Contacts between the two chains:
Residue L43 in the second protein is in contact with residue L162 in the first protein (closest heavy-atom distance 3.8 Å).
Residue Q47 in the second protein interacts with residue D165 in the first protein (closest heavy-atom distance 2.5 Å).
Residue F224 in the second protein contacts residue L155 in the first protein (closest heavy-atom distance 3.5 Å).
Residue T106 in the second protein interacts with residue D165 in the first protein (closest heavy-atom distance 3.3 Å).
Residue F32 in the second protein is in contact with residue L155 in the first protein (closest heavy-atom distance 3.4 Å).
Residue F138 in the second protein is in contact with residue E152 in the first protein (closest heavy-atom distance 3.6 Å).
Residue P140 in the second protein is in contact with residue E152 in the first protein (closest heavy-atom distance 3.4 Å).
Residue A215 in the second protein is in contact with residue P51 in the first protein (closest heavy-atom distance 3.8 Å).
Residue P140 in the second protein interacts with residue V45 in the first protein (closest heavy-atom distance 4.0 Å).
Residue L141 in the second protein is in contact with residue K48 in the first protein (closest heavy-atom distance 3.1 Å).
Residue K131 in the second protein is in contact with residue L162 in the first protein (closest heavy-atom distance 2.8 Å).
Residue F153 in the second protein contacts residue F144 in the first protein (closest heavy-atom distance 3.8 Å).
Residue Y127 in the second protein interacts with residue L162 in the first protein (closest heavy-atom distance 3.0 Å).
Residue F84 in the second protein is in contact with residue V96 in the first protein (closest heavy-atom distance 3.9 Å).
Residue F145 in the second protein contacts residue F144 in the first protein (closest heavy-atom distance 4.0 Å).
Residue K144 in the second protein contacts residue N140 in the first protein (closest heavy-atom distance 3.4 Å).
Residue K131 in the second protein interacts with residue N166 in the first protein (closest heavy-atom distance 4.0 Å).
Residue V48 in the second protein contacts residue Y8 in the first protein (closest heavy-atom distance 3.6 Å).
Residue K144 in the second protein interacts with residue D145 in the first protein (closest heavy-atom distance 3.6 Å).
Residue V40 in the second protein is in contact with residue L158 in the first protein (closest heavy-atom distance 4.0 Å).
Residue F138 in the second protein contacts residue K156 in the first protein (closest heavy-atom distance 3.7 Å).
Residue L43 in the second protein is in contact with residue L158 in the first protein (closest heavy-atom distance 4.0 Å).
Residue N142 in the second protein is in contact with residue K48 in the first protein (closest heavy-atom distance 3.8 Å).
Residue Q44 in the second protein contacts residue Y8 in the first protein (closest heavy-atom distance 4.0 Å).
Residue K144 in the second protein is in contact with residue Y139 in the first protein (closest heavy-atom distance 3.0 Å).
Residue K212 in the second protein interacts with residue K48 in the first protein (closest heavy-atom distance 3.6 Å).
Residue S107 in the second protein interacts with residue N166 in the first protein (closest heavy-atom distance 3.8 Å).
Residue G31 in the second protein interacts with residue K151 in the first protein (closest heavy-atom distance 3.5 Å).
Residue A30 in the second protein contacts residue H154 in the first protein (closest heavy-atom distance 3.3 Å).
Residue Y127 in the second protein contacts residue D165 in the first protein (closest heavy-atom distance 2.9 Å).
Residue A30 in the second protein interacts with residue K150 in the first protein (closest heavy-atom distance 3.0 Å).
Residue R143 in the second protein interacts with residue K48 in the first protein (closest heavy-atom distance 3.6 Å).
Residue E217 in the second protein contacts residue R54 in the first protein (closest heavy-atom distance 2.7 Å).
Residue F138 in the second protein is in contact with residue R159 in the first protein (closest heavy-atom distance 3.4 Å).
Residue A29 in the second protein contacts residue N21 in the first protein (closest heavy-atom distance 3.0 Å).
Residue F32 in the second protein interacts with residue H154 in the first protein (closest heavy-atom distance 3.3 Å).
Residue F145 in the second protein interacts with residue Q148 in the first protein (closest heavy-atom distance 3.8 Å).
Residue N142 in the second protein is in contact with residue E47 in the first protein (closest heavy-atom distance 3.3 Å).
Residue Q47 in the second protein is in contact with residue Y8 in the first protein (closest heavy-atom distance 3.1 Å).
Residue L141 in the second protein is in contact with residue E152 in the first protein (closest heavy-atom distance 2.4 Å).
Residue L134 in the second protein interacts with residue L158 in the first protein (closest heavy-atom distance 3.7 Å).
Residue P223 in the second protein interacts with residue Q148 in the first protein (closest heavy-atom distance 3.7 Å).
Residue P140 in the second protein is in contact with residue E47 in the first protein (closest heavy-atom distance 3.1 Å).
Residue V48 in the second protein contacts residue F7 in the first protein (closest heavy-atom distance 3.5 Å).
Residue Q47 in the second protein contacts residue E161 in the first protein (closest heavy-atom distance 3.6 Å).
Residue F145 in the second protein is in contact with residue D145 in the first protein (closest heavy-atom distance 3.0 Å).
Residue A211 in the second protein interacts with residue D50 in the first protein (closest heavy-atom distance 3.3 Å).
Residue P140 in the second protein contacts residue K156 in the first protein (closest heavy-atom distance 3.4 Å).
Residue R23 in the second protein contacts residue E4 in the first protein (closest heavy-atom distance 3.5 Å).
Residue L154 in the second protein interacts with residue F144 in the first protein (closest heavy-atom distance 3.9 Å).
Residue K51 in the second protein interacts with residue F7 in the first protein (closest heavy-atom distance 3.3 Å).
Residue V48 in the second protein interacts with residue E4 in the first protein (closest heavy-atom distance 3.2 Å).
Residue R108 in the second protein interacts with residue G172 in the first protein (closest heavy-atom distance 2.9 Å).
Residue R108 in the second protein is in contact with residue I173 in the first protein (closest heavy-atom distance 3.6 Å).
Residue F32 in the second protein interacts with residue K151 in the first protein (closest heavy-atom distance 3.7 Å).
Residue L141 in the second protein is in contact with residue Q148 in the first protein (closest heavy-atom distance 3.9 Å).
Residue F138 in the second protein contacts residue L155 in the first protein (closest heavy-atom distance 3.3 Å).
Residue K131 in the second protein interacts with residue D165 in the first protein (closest heavy-atom distance 3.0 Å).
Residue Q47 in the second protein interacts with residue L162 in the first protein (closest heavy-atom distance 3.3 Å).
Residue K212 in the second protein is in contact with residue D50 in the first protein (closest heavy-atom distance 3.4 Å).

Sequence of the first protein:
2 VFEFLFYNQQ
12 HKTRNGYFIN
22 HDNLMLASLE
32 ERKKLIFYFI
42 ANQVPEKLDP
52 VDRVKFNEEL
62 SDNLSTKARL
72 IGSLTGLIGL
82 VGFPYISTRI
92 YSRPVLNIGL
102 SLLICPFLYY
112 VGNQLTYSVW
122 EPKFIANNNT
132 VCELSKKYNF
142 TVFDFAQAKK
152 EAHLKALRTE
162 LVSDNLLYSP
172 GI

Sequence of the second protein:
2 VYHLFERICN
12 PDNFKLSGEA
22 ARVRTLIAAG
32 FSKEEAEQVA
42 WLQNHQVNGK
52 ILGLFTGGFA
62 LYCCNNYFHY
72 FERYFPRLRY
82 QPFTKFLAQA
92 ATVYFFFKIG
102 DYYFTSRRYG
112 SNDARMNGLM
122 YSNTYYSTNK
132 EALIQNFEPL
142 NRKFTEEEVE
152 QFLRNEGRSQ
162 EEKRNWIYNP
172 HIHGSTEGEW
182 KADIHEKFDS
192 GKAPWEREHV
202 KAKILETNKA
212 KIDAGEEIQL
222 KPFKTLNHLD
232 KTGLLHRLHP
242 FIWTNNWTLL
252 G

This data describes a binding interaction between two proteins.